The following describes two proteins that form a bound complex.

Residue-level contacts at the interface:
Residue T136 in protein 2 is in contact with residue N97 in protein 1 (closest heavy-atom distance 3.3 Å).
Residue W39 in protein 2 is in contact with residue G50 in protein 1 (closest heavy-atom distance 3.5 Å).
Residue R219 in protein 2 is in contact with residue N41 in protein 1 (closest heavy-atom distance 2.8 Å).
Residue W135 in protein 2 is in contact with residue K39 in protein 1 (closest heavy-atom distance 4.2 Å).
Residue P29 in protein 2 contacts residue F93 in protein 1 (closest heavy-atom distance 3.8 Å).
Residue T222 in protein 2 interacts with residue N41 in protein 1 (closest heavy-atom distance 3.5 Å).
Residue T199 in protein 2 contacts residue G37 in protein 1 (closest heavy-atom distance 3.6 Å).
Residue A204 in protein 2 is in contact with residue S38 in protein 1 (closest heavy-atom distance 3.7 Å).
Residue T222 in protein 2 interacts with residue E89 in protein 1 (closest heavy-atom distance 4.2 Å).
Residue Y200 in protein 2 interacts with residue K39 in protein 1 (closest heavy-atom distance 3.5 Å).
Residue W39 in protein 2 is in contact with residue Q28 in protein 1 (closest heavy-atom distance 3.7 Å).
Residue D140 in protein 2 interacts with residue N97 in protein 1 (closest heavy-atom distance 4.1 Å).
Residue F220 in protein 2 contacts residue Q40 in protein 1 (closest heavy-atom distance 4.0 Å).
Residue T136 in protein 2 contacts residue E89 in protein 1 (closest heavy-atom distance 3.2 Å).
Residue T222 in protein 2 interacts with residue Q28 in protein 1 (closest heavy-atom distance 4.4 Å).
Residue V233 in protein 2 interacts with residue G96 in protein 1 (closest heavy-atom distance 3.9 Å).
Residue P26 in protein 2 interacts with residue F93 in protein 1 (closest heavy-atom distance 3.5 Å).
Residue V233 in protein 2 contacts residue F93 in protein 1 (closest heavy-atom distance 3.8 Å).
Residue Q196 in protein 2 interacts with residue E99 in protein 1 (closest heavy-atom distance 3.5 Å).
Residue Y200 in protein 2 is in contact with residue S38 in protein 1 (closest heavy-atom distance 3.9 Å).
Residue Y225 in protein 2 contacts residue F93 in protein 1 (closest heavy-atom distance 3.4 Å).
Residue Y200 in protein 2 contacts residue Q101 in protein 1 (closest heavy-atom distance 4.2 Å).
Residue R219 in protein 2 interacts with residue A55 in protein 1 (closest heavy-atom distance 3.0 Å).
Residue E37 in protein 2 contacts residue M49 in protein 1 (closest heavy-atom distance 3.8 Å).
Residue Y225 in protein 2 is in contact with residue T27 in protein 1 (closest heavy-atom distance 2.8 Å).
Residue R219 in protein 2 interacts with residue Q40 in protein 1 (closest heavy-atom distance 2.7 Å).
Residue P223 in protein 2 is in contact with residue Q28 in protein 1 (closest heavy-atom distance 3.0 Å).
Residue T222 in protein 2 is in contact with residue Q32 in protein 1 (closest heavy-atom distance 4.0 Å).
Residue M218 in protein 2 contacts residue I44 in protein 1 (closest heavy-atom distance 3.2 Å).
Residue F28 in protein 2 is in contact with residue F93 in protein 1 (closest heavy-atom distance 3.5 Å).
Residue W39 in protein 2 interacts with residue I44 in protein 1 (closest heavy-atom distance 3.9 Å).
Residue R219 in protein 2 interacts with residue P56 in protein 1 (closest heavy-atom distance 4.2 Å).
Residue Y225 in protein 2 contacts residue A91 in protein 1 (closest heavy-atom distance 3.1 Å).
Residue P223 in protein 2 is in contact with residue I44 in protein 1 (closest heavy-atom distance 4.3 Å).
Residue T131 in protein 2 interacts with residue M49 in protein 1 (closest heavy-atom distance 3.7 Å).
Residue M218 in protein 2 is in contact with residue S52 in protein 1 (closest heavy-atom distance 4.3 Å).
Residue P229 in protein 2 interacts with residue F93 in protein 1 (closest heavy-atom distance 3.6 Å).
Residue F28 in protein 2 interacts with residue K25 in protein 1 (closest heavy-atom distance 3.7 Å).
Residue Y225 in protein 2 interacts with residue T92 in protein 1 (closest heavy-atom distance 3.2 Å).
Residue S38 in protein 2 contacts residue M49 in protein 1 (closest heavy-atom distance 3.5 Å).
Residue T136 in protein 2 interacts with residue K39 in protein 1 (closest heavy-atom distance 4.0 Å).
Residue M218 in protein 2 interacts with residue N41 in protein 1 (closest heavy-atom distance 3.0 Å).
Residue W39 in protein 2 is in contact with residue N46 in protein 1 (closest heavy-atom distance 3.6 Å).
Residue G203 in protein 2 is in contact with residue S38 in protein 1 (closest heavy-atom distance 3.6 Å).
Residue E232 in protein 2 interacts with residue F93 in protein 1 (closest heavy-atom distance 3.9 Å).
Residue Y200 in protein 2 is in contact with residue E99 in protein 1 (closest heavy-atom distance 4.0 Å).
Residue W135 in protein 2 contacts residue S38 in protein 1 (closest heavy-atom distance 3.9 Å).
Residue F224 in protein 2 interacts with residue N97 in protein 1 (closest heavy-atom distance 3.5 Å).
Residue T27 in protein 2 interacts with residue F93 in protein 1 (closest heavy-atom distance 3.8 Å).
Residue W39 in protein 2 contacts residue S52 in protein 1 (closest heavy-atom distance 3.7 Å).
Residue M218 in protein 2 interacts with residue L54 in protein 1 (closest heavy-atom distance 3.3 Å).
Residue Y200 in protein 2 interacts with residue G37 in protein 1 (closest heavy-atom distance 3.7 Å).
Residue L221 in protein 2 contacts residue N41 in protein 1 (closest heavy-atom distance 3.3 Å).
Residue Y200 in protein 2 interacts with residue I87 in protein 1 (closest heavy-atom distance 3.4 Å).
Residue V233 in protein 2 is in contact with residue P94 in protein 1 (closest heavy-atom distance 3.4 Å).
Residue Y236 in protein 2 is in contact with residue P94 in protein 1 (closest heavy-atom distance 3.6 Å).
Residue W39 in protein 2 is in contact with residue V51 in protein 1 (closest heavy-atom distance 4.0 Å).
Residue R219 in protein 2 interacts with residue L54 in protein 1 (closest heavy-atom distance 3.6 Å).
Residue T222 in protein 2 is in contact with residue T30 in protein 1 (closest heavy-atom distance 4.1 Å).
Residue W39 in protein 2 interacts with residue M49 in protein 1 (closest heavy-atom distance 3.2 Å).

Sequence of protein 1:
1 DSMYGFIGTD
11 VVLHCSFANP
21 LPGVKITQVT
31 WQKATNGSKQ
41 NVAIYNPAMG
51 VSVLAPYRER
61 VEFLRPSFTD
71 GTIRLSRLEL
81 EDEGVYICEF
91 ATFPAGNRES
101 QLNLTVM

Sequence of protein 2:
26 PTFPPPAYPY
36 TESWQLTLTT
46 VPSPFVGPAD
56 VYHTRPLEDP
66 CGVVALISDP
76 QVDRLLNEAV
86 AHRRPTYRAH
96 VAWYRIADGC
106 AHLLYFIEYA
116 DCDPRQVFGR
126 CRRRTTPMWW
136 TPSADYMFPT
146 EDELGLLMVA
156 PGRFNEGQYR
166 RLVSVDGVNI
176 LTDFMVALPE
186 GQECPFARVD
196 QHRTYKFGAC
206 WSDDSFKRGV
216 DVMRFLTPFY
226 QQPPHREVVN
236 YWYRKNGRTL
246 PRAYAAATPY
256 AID